Sequence of protein 1:
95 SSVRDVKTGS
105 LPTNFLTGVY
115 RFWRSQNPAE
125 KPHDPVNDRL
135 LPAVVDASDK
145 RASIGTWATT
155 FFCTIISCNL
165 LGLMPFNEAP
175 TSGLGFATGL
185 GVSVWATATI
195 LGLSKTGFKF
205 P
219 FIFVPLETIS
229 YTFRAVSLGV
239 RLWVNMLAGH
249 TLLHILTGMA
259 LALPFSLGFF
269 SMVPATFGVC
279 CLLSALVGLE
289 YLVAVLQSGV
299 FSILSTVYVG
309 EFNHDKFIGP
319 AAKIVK

Sequence of protein 2:
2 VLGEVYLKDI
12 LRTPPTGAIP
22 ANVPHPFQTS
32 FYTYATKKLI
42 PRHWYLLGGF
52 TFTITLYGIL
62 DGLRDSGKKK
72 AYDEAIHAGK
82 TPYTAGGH

The following describes two proteins that form a bound complex.

Residue-level contacts at the interface:
Residue A190 in protein 1 interacts with residue G50 in protein 2 (closest heavy-atom distance 3.7 Å).
Residue I194 in protein 1 is in contact with residue G50 in protein 2 (closest heavy-atom distance 3.8 Å).
Residue V97 in protein 1 is in contact with residue P25 in protein 2 (closest heavy-atom distance 3.7 Å).
Residue W189 in protein 1 is in contact with residue F53 in protein 2 (closest heavy-atom distance 3.9 Å).
Residue V186 in protein 1 contacts residue G50 in protein 2 (closest heavy-atom distance 4.7 Å).
Residue S95 in protein 1 contacts residue P25 in protein 2 (closest heavy-atom distance 4.6 Å).
Residue S147 in protein 1 contacts residue R43 in protein 2 (closest heavy-atom distance 3.2 Å).
Residue I194 in protein 1 contacts residue G49 in protein 2 (closest heavy-atom distance 3.5 Å).
Residue S147 in protein 1 is in contact with residue H44 in protein 2 (closest heavy-atom distance 3.8 Å).
Residue F155 in protein 1 contacts residue L47 in protein 2 (closest heavy-atom distance 3.8 Å).
Residue T191 in protein 1 contacts residue G50 in protein 2 (closest heavy-atom distance 3.8 Å).
Residue V186 in protein 1 is in contact with residue L57 in protein 2 (closest heavy-atom distance 4.1 Å).
Residue I194 in protein 1 interacts with residue Y46 in protein 2 (closest heavy-atom distance 4.2 Å).
Residue S187 in protein 1 interacts with residue G50 in protein 2 (closest heavy-atom distance 3.4 Å).
Residue V100 in protein 1 contacts residue N23 in protein 2 (closest heavy-atom distance 4.3 Å).
Residue T150 in protein 1 contacts residue H44 in protein 2 (closest heavy-atom distance 4.2 Å).
Residue W151 in protein 1 is in contact with residue R43 in protein 2 (closest heavy-atom distance 3.6 Å).
Residue V97 in protein 1 contacts residue Q29 in protein 2 (closest heavy-atom distance 3.3 Å).
Residue V186 in protein 1 is in contact with residue T54 in protein 2 (closest heavy-atom distance 3.5 Å).
Residue V97 in protein 1 contacts residue V24 in protein 2 (closest heavy-atom distance 4.4 Å).
Residue W151 in protein 1 is in contact with residue L47 in protein 2 (closest heavy-atom distance 3.5 Å).
Residue S142 in protein 1 contacts residue R43 in protein 2 (closest heavy-atom distance 3.5 Å).
Residue S198 in protein 1 is in contact with residue Y46 in protein 2 (closest heavy-atom distance 3.7 Å).
Residue R145 in protein 1 interacts with residue R43 in protein 2 (closest heavy-atom distance 2.9 Å).
Residue L195 in protein 1 is in contact with residue Y46 in protein 2 (closest heavy-atom distance 3.7 Å).
Residue G183 in protein 1 contacts residue Y58 in protein 2 (closest heavy-atom distance 3.6 Å).
Residue V186 in protein 1 interacts with residue Y58 in protein 2 (closest heavy-atom distance 4.2 Å).
Residue G179 in protein 1 interacts with residue Y58 in protein 2 (closest heavy-atom distance 3.9 Å).
Residue D99 in protein 1 interacts with residue P21 in protein 2 (closest heavy-atom distance 4.5 Å).
Residue L178 in protein 1 interacts with residue Y58 in protein 2 (closest heavy-atom distance 4.5 Å).
Residue S187 in protein 1 is in contact with residue T54 in protein 2 (closest heavy-atom distance 2.8 Å).
Residue A190 in protein 1 contacts residue Y46 in protein 2 (closest heavy-atom distance 4.9 Å).
Residue D99 in protein 1 contacts residue N23 in protein 2 (closest heavy-atom distance 4.1 Å).
Residue V97 in protein 1 contacts residue N23 in protein 2 (closest heavy-atom distance 3.7 Å).
Residue A146 in protein 1 is in contact with residue R43 in protein 2 (closest heavy-atom distance 4.2 Å).
Residue V186 in protein 1 contacts residue F53 in protein 2 (closest heavy-atom distance 4.0 Å).
Residue S198 in protein 1 interacts with residue W45 in protein 2 (closest heavy-atom distance 4.3 Å).
Residue L184 in protein 1 is in contact with residue F51 in protein 2 (closest heavy-atom distance 4.6 Å).
Residue D99 in protein 1 contacts residue I20 in protein 2 (closest heavy-atom distance 4.3 Å).
Residue T182 in protein 1 contacts residue Y58 in protein 2 (closest heavy-atom distance 2.5 Å).
Residue S187 in protein 1 interacts with residue F51 in protein 2 (closest heavy-atom distance 3.4 Å).
Residue T191 in protein 1 contacts residue Y46 in protein 2 (closest heavy-atom distance 3.4 Å).
Residue W151 in protein 1 interacts with residue Y46 in protein 2 (closest heavy-atom distance 3.6 Å).
Residue F155 in protein 1 is in contact with residue F51 in protein 2 (closest heavy-atom distance 3.9 Å).
Residue K199 in protein 1 interacts with residue Y46 in protein 2 (closest heavy-atom distance 4.5 Å).
Residue S96 in protein 1 is in contact with residue A22 in protein 2 (closest heavy-atom distance 4.7 Å).
Residue A190 in protein 1 is in contact with residue F53 in protein 2 (closest heavy-atom distance 3.7 Å).
Residue G183 in protein 1 is in contact with residue T54 in protein 2 (closest heavy-atom distance 3.6 Å).
Residue S187 in protein 1 is in contact with residue L47 in protein 2 (closest heavy-atom distance 4.5 Å).
Residue F202 in protein 1 is in contact with residue W45 in protein 2 (closest heavy-atom distance 3.5 Å).
Residue R98 in protein 1 interacts with residue N23 in protein 2 (closest heavy-atom distance 3.2 Å).
Residue I194 in protein 1 is in contact with residue W45 in protein 2 (closest heavy-atom distance 3.6 Å).
Residue K144 in protein 1 contacts residue R43 in protein 2 (closest heavy-atom distance 4.5 Å).
Residue W151 in protein 1 interacts with residue H44 in protein 2 (closest heavy-atom distance 3.0 Å).
Residue D143 in protein 1 is in contact with residue R43 in protein 2 (closest heavy-atom distance 3.2 Å).
Residue T191 in protein 1 is in contact with residue L47 in protein 2 (closest heavy-atom distance 3.4 Å).